Sequence of protein 1:
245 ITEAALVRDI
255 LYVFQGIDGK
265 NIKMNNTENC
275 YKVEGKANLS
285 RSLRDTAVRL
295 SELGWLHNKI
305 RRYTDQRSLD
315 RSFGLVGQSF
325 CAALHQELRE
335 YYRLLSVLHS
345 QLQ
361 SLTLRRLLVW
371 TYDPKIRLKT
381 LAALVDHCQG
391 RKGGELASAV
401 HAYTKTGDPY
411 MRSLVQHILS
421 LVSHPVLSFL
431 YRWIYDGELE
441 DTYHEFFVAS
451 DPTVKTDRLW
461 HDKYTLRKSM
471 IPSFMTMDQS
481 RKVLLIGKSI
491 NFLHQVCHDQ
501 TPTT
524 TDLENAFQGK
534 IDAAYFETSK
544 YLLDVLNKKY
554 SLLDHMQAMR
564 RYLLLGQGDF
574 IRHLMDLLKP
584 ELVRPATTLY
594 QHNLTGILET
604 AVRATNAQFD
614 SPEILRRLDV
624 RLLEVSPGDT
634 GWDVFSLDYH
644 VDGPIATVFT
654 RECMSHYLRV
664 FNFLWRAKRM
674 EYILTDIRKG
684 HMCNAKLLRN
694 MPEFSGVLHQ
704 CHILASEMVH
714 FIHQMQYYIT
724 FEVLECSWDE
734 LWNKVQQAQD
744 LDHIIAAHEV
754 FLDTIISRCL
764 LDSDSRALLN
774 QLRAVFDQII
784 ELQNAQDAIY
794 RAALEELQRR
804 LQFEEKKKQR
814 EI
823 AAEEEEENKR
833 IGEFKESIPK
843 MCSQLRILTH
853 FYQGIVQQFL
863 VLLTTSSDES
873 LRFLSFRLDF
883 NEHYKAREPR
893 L

Sequence of protein 2:
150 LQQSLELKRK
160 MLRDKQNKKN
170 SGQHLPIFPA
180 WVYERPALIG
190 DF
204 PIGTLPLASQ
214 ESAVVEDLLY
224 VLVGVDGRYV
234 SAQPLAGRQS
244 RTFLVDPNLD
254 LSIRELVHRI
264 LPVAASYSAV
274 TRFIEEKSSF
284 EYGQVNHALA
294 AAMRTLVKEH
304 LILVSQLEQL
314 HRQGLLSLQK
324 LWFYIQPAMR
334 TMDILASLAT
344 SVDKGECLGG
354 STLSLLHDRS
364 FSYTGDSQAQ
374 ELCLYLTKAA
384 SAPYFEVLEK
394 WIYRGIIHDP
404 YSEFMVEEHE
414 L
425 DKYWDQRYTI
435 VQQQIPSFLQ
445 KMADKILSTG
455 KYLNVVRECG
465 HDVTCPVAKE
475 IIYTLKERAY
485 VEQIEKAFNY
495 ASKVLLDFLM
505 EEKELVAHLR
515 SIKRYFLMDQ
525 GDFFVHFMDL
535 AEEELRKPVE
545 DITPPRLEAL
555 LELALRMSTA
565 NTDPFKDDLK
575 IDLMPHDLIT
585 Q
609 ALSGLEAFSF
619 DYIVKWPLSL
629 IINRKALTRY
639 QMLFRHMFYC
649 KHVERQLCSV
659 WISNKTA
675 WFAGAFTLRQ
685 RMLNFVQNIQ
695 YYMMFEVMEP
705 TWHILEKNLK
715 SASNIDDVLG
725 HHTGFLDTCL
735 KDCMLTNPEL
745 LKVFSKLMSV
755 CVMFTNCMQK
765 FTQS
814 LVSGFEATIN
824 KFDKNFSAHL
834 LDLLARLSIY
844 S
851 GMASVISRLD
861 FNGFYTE

This data describes a binding interaction between two proteins.

Interface contacts:
Residue L304 in protein 2 contacts residue Y372 in protein 1 (closest heavy-atom distance 3.4 Å).
Residue Y404 in protein 2 is in contact with residue K405 in protein 1 (closest heavy-atom distance 3.9 Å).
Residue R231 in protein 2 contacts residue L283 in protein 1 (closest heavy-atom distance 3.8 Å).
Residue V228 in protein 2 contacts residue R285 in protein 1 (closest heavy-atom distance 3.0 Å).
Residue R297 in protein 2 contacts residue Y372 in protein 1 (closest heavy-atom distance 3.1 Å).
Residue E278 in protein 2 interacts with residue K375 in protein 1 (closest heavy-atom distance 3.6 Å).
Residue I176 in protein 2 interacts with residue Y403 in protein 1 (closest heavy-atom distance 2.8 Å).
Residue I176 in protein 2 interacts with residue H387 in protein 1 (closest heavy-atom distance 3.7 Å).
Residue L187 in protein 2 interacts with residue K379 in protein 1 (closest heavy-atom distance 3.9 Å).
Residue V228 in protein 2 interacts with residue D289 in protein 1 (closest heavy-atom distance 3.5 Å).
Residue D229 in protein 2 interacts with residue D289 in protein 1 (closest heavy-atom distance 4.2 Å).
Residue G189 in protein 2 contacts residue R293 in protein 1 (closest heavy-atom distance 3.6 Å).
Residue Q287 in protein 2 contacts residue K405 in protein 1 (closest heavy-atom distance 4.1 Å).
Residue P175 in protein 2 contacts residue K405 in protein 1 (closest heavy-atom distance 4.3 Å).
Residue F177 in protein 2 is in contact with residue Y403 in protein 1 (closest heavy-atom distance 3.9 Å).
Residue R297 in protein 2 interacts with residue I376 in protein 1 (closest heavy-atom distance 3.4 Å).
Residue R231 in protein 2 interacts with residue S286 in protein 1 (closest heavy-atom distance 3.9 Å).
Residue E389 in protein 2 contacts residue R412 in protein 1 (closest heavy-atom distance 4.0 Å).
Residue S308 in protein 2 is in contact with residue R365 in protein 1 (closest heavy-atom distance 4.3 Å).
Residue L187 in protein 2 is in contact with residue E296 in protein 1 (closest heavy-atom distance 3.4 Å).
Residue Y223 in protein 2 is in contact with residue R285 in protein 1 (closest heavy-atom distance 4.2 Å).
Residue Y223 in protein 2 interacts with residue R365 in protein 1 (closest heavy-atom distance 3.3 Å).
Residue R231 in protein 2 is in contact with residue R285 in protein 1 (closest heavy-atom distance 3.5 Å).
Residue L187 in protein 2 is in contact with residue R293 in protein 1 (closest heavy-atom distance 2.4 Å).
Residue A186 in protein 2 interacts with residue R293 in protein 1 (closest heavy-atom distance 3.2 Å).
Residue E278 in protein 2 interacts with residue K379 in protein 1 (closest heavy-atom distance 3.5 Å).
Residue D229 in protein 2 is in contact with residue R285 in protein 1 (closest heavy-atom distance 3.0 Å).
Residue S234 in protein 2 contacts residue R285 in protein 1 (closest heavy-atom distance 4.2 Å).
Residue P178 in protein 2 interacts with residue Y403 in protein 1 (closest heavy-atom distance 3.9 Å).
Residue A294 in protein 2 is in contact with residue P409 in protein 1 (closest heavy-atom distance 3.7 Å).
Residue L304 in protein 2 is in contact with residue L368 in protein 1 (closest heavy-atom distance 3.7 Å).
Residue V228 in protein 2 is in contact with residue T290 in protein 1 (closest heavy-atom distance 3.4 Å).
Residue I188 in protein 2 contacts residue R293 in protein 1 (closest heavy-atom distance 2.2 Å).
Residue Y223 in protein 2 interacts with residue R366 in protein 1 (closest heavy-atom distance 4.0 Å).
Residue E311 in protein 2 is in contact with residue R365 in protein 1 (closest heavy-atom distance 3.1 Å).
Residue F177 in protein 2 interacts with residue M411 in protein 1 (closest heavy-atom distance 3.9 Å).
Residue R297 in protein 2 contacts residue Y410 in protein 1 (closest heavy-atom distance 3.7 Å).
Residue F283 in protein 2 interacts with residue Y403 in protein 1 (closest heavy-atom distance 4.0 Å).
Residue W180 in protein 2 is in contact with residue W299 in protein 1 (closest heavy-atom distance 4.0 Å).
Residue A186 in protein 2 is in contact with residue V292 in protein 1 (closest heavy-atom distance 3.9 Å).
Residue V181 in protein 2 is in contact with residue K379 in protein 1 (closest heavy-atom distance 3.8 Å).
Residue H290 in protein 2 contacts residue T406 in protein 1 (closest heavy-atom distance 3.2 Å).
Residue G230 in protein 2 interacts with residue R285 in protein 1 (closest heavy-atom distance 3.2 Å).
Residue Y223 in protein 2 interacts with residue S286 in protein 1 (closest heavy-atom distance 3.2 Å).
Residue Q287 in protein 2 is in contact with residue T406 in protein 1 (closest heavy-atom distance 3.8 Å).
Residue P178 in protein 2 is in contact with residue A383 in protein 1 (closest heavy-atom distance 3.7 Å).
Residue A294 in protein 2 contacts residue D408 in protein 1 (closest heavy-atom distance 2.9 Å).
Residue F191 in protein 2 is in contact with residue R293 in protein 1 (closest heavy-atom distance 3.9 Å).
Residue R184 in protein 2 is in contact with residue C274 in protein 1 (closest heavy-atom distance 3.2 Å).
Residue K301 in protein 2 contacts residue Y372 in protein 1 (closest heavy-atom distance 3.5 Å).
Residue R184 in protein 2 is in contact with residue E296 in protein 1 (closest heavy-atom distance 3.0 Å).
Residue F191 in protein 2 interacts with residue D289 in protein 1 (closest heavy-atom distance 3.1 Å).
Residue W180 in protein 2 is in contact with residue N273 in protein 1 (closest heavy-atom distance 3.6 Å).
Residue I305 in protein 2 interacts with residue V369 in protein 1 (closest heavy-atom distance 3.8 Å).
Residue F283 in protein 2 is in contact with residue T406 in protein 1 (closest heavy-atom distance 3.6 Å).
Residue A186 in protein 2 is in contact with residue E296 in protein 1 (closest heavy-atom distance 3.6 Å).
Residue R297 in protein 2 is in contact with residue D408 in protein 1 (closest heavy-atom distance 2.5 Å).
Residue R184 in protein 2 interacts with residue N273 in protein 1 (closest heavy-atom distance 3.8 Å).
Residue R184 in protein 2 interacts with residue W299 in protein 1 (closest heavy-atom distance 3.4 Å).
Residue P175 in protein 2 is in contact with residue A402 in protein 1 (closest heavy-atom distance 3.3 Å).